Sequence of chain B:
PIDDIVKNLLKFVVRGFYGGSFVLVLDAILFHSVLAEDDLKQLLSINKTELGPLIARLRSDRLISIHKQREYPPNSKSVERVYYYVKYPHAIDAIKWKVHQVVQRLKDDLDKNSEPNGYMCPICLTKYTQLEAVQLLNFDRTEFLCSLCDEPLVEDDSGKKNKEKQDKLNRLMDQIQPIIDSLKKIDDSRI

This data describes a binding interaction between two proteins.

Sequence of chain A:
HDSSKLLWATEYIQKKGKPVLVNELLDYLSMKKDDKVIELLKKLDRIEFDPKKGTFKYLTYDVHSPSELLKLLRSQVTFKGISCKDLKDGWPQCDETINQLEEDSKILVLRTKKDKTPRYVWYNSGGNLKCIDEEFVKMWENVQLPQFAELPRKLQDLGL

Contacts between the two chains:
Residue K171 in chain B is in contact with residue F259 in chain A (closest heavy-atom distance 3.2 Å).
Residue D42 in chain B contacts residue K203 in chain A (closest heavy-atom distance 3.8 Å).
Residue G19 in chain B interacts with residue V260 in chain A (closest heavy-atom distance 4.3 Å).
Residue R174 in chain B is in contact with residue D256 in chain A (closest heavy-atom distance 3.4 Å).
Residue F20 in chain B contacts residue F259 in chain A (closest heavy-atom distance 4.2 Å).
Residue W100 in chain B is in contact with residue Q267 in chain A (closest heavy-atom distance 4.1 Å).
Residue L175 in chain B interacts with residue F259 in chain A (closest heavy-atom distance 3.1 Å).
Residue R65 in chain B contacts residue P269 in chain A (closest heavy-atom distance 3.5 Å).
Residue L46 in chain B is in contact with residue K203 in chain A (closest heavy-atom distance 3.6 Å).
Residue V16 in chain B interacts with residue W263 in chain A (closest heavy-atom distance 3.8 Å).
Residue K101 in chain B is in contact with residue L268 in chain A (closest heavy-atom distance 4.1 Å).
Residue G19 in chain B interacts with residue I255 in chain A (closest heavy-atom distance 3.0 Å).
Residue V105 in chain B contacts residue W263 in chain A (closest heavy-atom distance 4.4 Å).
Residue K101 in chain B interacts with residue V266 in chain A (closest heavy-atom distance 4.0 Å).
Residue L46 in chain B is in contact with residue F202 in chain A (closest heavy-atom distance 3.5 Å).
Residue R65 in chain B interacts with residue F271 in chain A (closest heavy-atom distance 4.0 Å).
Residue G19 in chain B interacts with residue L252 in chain A (closest heavy-atom distance 3.1 Å).
Residue F34 in chain B interacts with residue T201 in chain A (closest heavy-atom distance 3.4 Å).
Residue R65 in chain B interacts with residue P275 in chain A (closest heavy-atom distance 4.3 Å).
Residue I98 in chain B contacts residue W263 in chain A (closest heavy-atom distance 3.8 Å).
Residue D96 in chain B contacts residue L278 in chain A (closest heavy-atom distance 3.0 Å).
Residue R193 in chain B contacts residue L283 in chain A (closest heavy-atom distance 3.6 Å).
Residue R18 in chain B is in contact with residue G249 in chain A (closest heavy-atom distance 2.7 Å).
Residue R65 in chain B is in contact with residue L268 in chain A (closest heavy-atom distance 3.5 Å).
Residue W100 in chain B interacts with residue L278 in chain A (closest heavy-atom distance 3.2 Å).
Residue R108 in chain B contacts residue N265 in chain A (closest heavy-atom distance 3.6 Å).
Residue A97 in chain B interacts with residue L268 in chain A (closest heavy-atom distance 4.5 Å).
Residue R18 in chain B contacts residue N251 in chain A (closest heavy-atom distance 3.7 Å).
Residue R108 in chain B contacts residue V266 in chain A (closest heavy-atom distance 4.0 Å).
Residue S63 in chain B interacts with residue L268 in chain A (closest heavy-atom distance 3.1 Å).
Residue R174 in chain B is in contact with residue F259 in chain A (closest heavy-atom distance 3.9 Å).
Residue D30 in chain B is in contact with residue N247 in chain A (closest heavy-atom distance 3.6 Å).
Residue L109 in chain B contacts residue F259 in chain A (closest heavy-atom distance 3.4 Å).
Residue K101 in chain B interacts with residue W263 in chain A (closest heavy-atom distance 2.9 Å).
Residue R18 in chain B is in contact with residue S248 in chain A (closest heavy-atom distance 3.8 Å).
Residue V105 in chain B interacts with residue M262 in chain A (closest heavy-atom distance 4.1 Å).
Residue A97 in chain B interacts with residue W263 in chain A (closest heavy-atom distance 4.3 Å).
Residue R18 in chain B is in contact with residue G250 in chain A (closest heavy-atom distance 2.4 Å).
Residue R65 in chain B contacts residue L274 in chain A (closest heavy-atom distance 2.2 Å).
Residue Q45 in chain B is in contact with residue K203 in chain A (closest heavy-atom distance 4.3 Å).
Residue K14 in chain B contacts residue L252 in chain A (closest heavy-atom distance 3.8 Å).
Residue R108 in chain B is in contact with residue M262 in chain A (closest heavy-atom distance 4.2 Å).
Residue W100 in chain B is in contact with residue V266 in chain A (closest heavy-atom distance 3.3 Å).
Residue F20 in chain B is in contact with residue W263 in chain A (closest heavy-atom distance 4.1 Å).
Residue F20 in chain B contacts residue I255 in chain A (closest heavy-atom distance 3.6 Å).
Residue F15 in chain B is in contact with residue L252 in chain A (closest heavy-atom distance 2.9 Å).
Residue R18 in chain B contacts residue L252 in chain A (closest heavy-atom distance 3.1 Å).
Residue D64 in chain B contacts residue L268 in chain A (closest heavy-atom distance 3.4 Å).
Residue Q104 in chain B interacts with residue V266 in chain A (closest heavy-atom distance 4.1 Å).
Residue F34 in chain B contacts residue V200 in chain A (closest heavy-atom distance 3.6 Å).
Residue Y21 in chain B is in contact with residue W263 in chain A (closest heavy-atom distance 3.4 Å).
Residue Q178 in chain B is in contact with residue I255 in chain A (closest heavy-atom distance 4.0 Å).
Residue H35 in chain B is in contact with residue F202 in chain A (closest heavy-atom distance 4.3 Å).
Residue K99 in chain B interacts with residue L283 in chain A (closest heavy-atom distance 3.7 Å).
Residue H35 in chain B interacts with residue T201 in chain A (closest heavy-atom distance 3.3 Å).
Residue F20 in chain B contacts residue V260 in chain A (closest heavy-atom distance 3.5 Å).
Residue V102 in chain B contacts residue W263 in chain A (closest heavy-atom distance 3.8 Å).
Residue W100 in chain B contacts residue L274 in chain A (closest heavy-atom distance 4.4 Å).
Residue Q178 in chain B is in contact with residue C254 in chain A (closest heavy-atom distance 2.1 Å).
Residue R193 in chain B is in contact with residue Q279 in chain A (closest heavy-atom distance 4.0 Å).